Sequence of the second protein:
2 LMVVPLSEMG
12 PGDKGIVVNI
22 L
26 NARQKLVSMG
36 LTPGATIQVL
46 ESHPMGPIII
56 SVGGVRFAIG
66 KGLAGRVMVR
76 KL

This data describes a binding interaction between two proteins.

Residue-level contacts at the interface:
Residue V32 in the first protein interacts with residue M34 in the second protein (closest heavy-atom distance 4.1 Å).
Residue G58 in the first protein contacts residue P38 in the second protein (closest heavy-atom distance 5.0 Å).
Residue G35 in the first protein interacts with residue S33 in the second protein (closest heavy-atom distance 4.7 Å).
Residue G35 in the first protein interacts with residue V32 in the second protein (closest heavy-atom distance 3.3 Å).
Residue F62 in the first protein contacts residue S33 in the second protein (closest heavy-atom distance 3.9 Å).
Residue S33 in the first protein is in contact with residue V32 in the second protein (closest heavy-atom distance 4.7 Å).
Residue F62 in the first protein interacts with residue Q29 in the second protein (closest heavy-atom distance 4.2 Å).
Residue A40 in the first protein contacts residue T37 in the second protein (closest heavy-atom distance 3.8 Å).
Residue R28 in the first protein contacts residue V60 in the second protein (closest heavy-atom distance 3.9 Å).
Residue V32 in the first protein contacts residue S33 in the second protein (closest heavy-atom distance 3.4 Å).
Residue M34 in the first protein is in contact with residue S33 in the second protein (closest heavy-atom distance 4.6 Å).
Residue G58 in the first protein interacts with residue T37 in the second protein (closest heavy-atom distance 3.6 Å).
Residue G58 in the first protein interacts with residue R28 in the second protein (closest heavy-atom distance 3.3 Å).
Residue Q29 in the first protein is in contact with residue V60 in the second protein (closest heavy-atom distance 4.0 Å).
Residue G39 in the first protein interacts with residue P38 in the second protein (closest heavy-atom distance 3.9 Å).
Residue T37 in the first protein contacts residue A40 in the second protein (closest heavy-atom distance 3.5 Å).
Residue V32 in the first protein interacts with residue V60 in the second protein (closest heavy-atom distance 4.0 Å).
Residue R28 in the first protein interacts with residue G58 in the second protein (closest heavy-atom distance 3.2 Å).
Residue G58 in the first protein interacts with residue V32 in the second protein (closest heavy-atom distance 4.0 Å).
Residue V32 in the first protein contacts residue V57 in the second protein (closest heavy-atom distance 4.2 Å).
Residue V57 in the first protein is in contact with residue V32 in the second protein (closest heavy-atom distance 3.7 Å).
Residue M34 in the first protein is in contact with residue V32 in the second protein (closest heavy-atom distance 3.8 Å).
Residue G39 in the first protein interacts with residue A40 in the second protein (closest heavy-atom distance 4.5 Å).
Residue V32 in the first protein contacts residue G35 in the second protein (closest heavy-atom distance 3.7 Å).
Residue R28 in the first protein is in contact with residue G59 in the second protein (closest heavy-atom distance 3.4 Å).
Residue T41 in the first protein contacts residue P38 in the second protein (closest heavy-atom distance 4.3 Å).
Residue P38 in the first protein contacts residue A40 in the second protein (closest heavy-atom distance 4.3 Å).
Residue V60 in the first protein interacts with residue V32 in the second protein (closest heavy-atom distance 4.0 Å).
Residue T37 in the first protein is in contact with residue G58 in the second protein (closest heavy-atom distance 3.2 Å).
Residue V32 in the first protein is in contact with residue F62 in the second protein (closest heavy-atom distance 3.7 Å).
Residue G59 in the first protein is in contact with residue R28 in the second protein (closest heavy-atom distance 3.3 Å).
Residue S33 in the first protein contacts residue S33 in the second protein (closest heavy-atom distance 2.7 Å).
Residue P38 in the first protein is in contact with residue T41 in the second protein (closest heavy-atom distance 4.5 Å).
Residue V60 in the first protein contacts residue Q29 in the second protein (closest heavy-atom distance 3.7 Å).
Residue P38 in the first protein interacts with residue G39 in the second protein (closest heavy-atom distance 4.1 Å).
Residue T37 in the first protein contacts residue V57 in the second protein (closest heavy-atom distance 4.2 Å).
Residue G35 in the first protein is in contact with residue T37 in the second protein (closest heavy-atom distance 3.6 Å).
Residue A40 in the first protein contacts residue A40 in the second protein (closest heavy-atom distance 4.7 Å).
Residue G35 in the first protein contacts residue G35 in the second protein (closest heavy-atom distance 4.3 Å).
Residue T37 in the first protein interacts with residue G35 in the second protein (closest heavy-atom distance 4.4 Å).
Residue V32 in the first protein interacts with residue V32 in the second protein (closest heavy-atom distance 3.5 Å).
Residue A40 in the first protein interacts with residue P38 in the second protein (closest heavy-atom distance 4.1 Å).
Residue A40 in the first protein interacts with residue G39 in the second protein (closest heavy-atom distance 4.6 Å).
Residue V57 in the first protein is in contact with residue T37 in the second protein (closest heavy-atom distance 4.0 Å).
Residue F62 in the first protein is in contact with residue V32 in the second protein (closest heavy-atom distance 3.8 Å).
Residue G39 in the first protein is in contact with residue G39 in the second protein (closest heavy-atom distance 3.7 Å).
Residue V60 in the first protein interacts with residue R28 in the second protein (closest heavy-atom distance 3.5 Å).

Sequence of the first protein:
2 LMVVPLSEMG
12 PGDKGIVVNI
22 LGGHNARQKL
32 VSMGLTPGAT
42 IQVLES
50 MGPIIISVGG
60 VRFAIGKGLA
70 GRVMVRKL